Residue-level contacts at the interface:
Residue E64 in chain B contacts residue R675 in chain A (closest heavy-atom distance 3.8 Å).
Residue E61 in chain B interacts with residue R672 in chain A (closest heavy-atom distance 3.5 Å).
Residue E56 in chain B interacts with residue R676 in chain A (closest heavy-atom distance 2.7 Å).
Residue E92 in chain B contacts residue R669 in chain A (closest heavy-atom distance 2.5 Å).
Residue Y57 in chain B interacts with residue R673 in chain A (closest heavy-atom distance 3.9 Å).
Residue D90 in chain B contacts residue R669 in chain A (closest heavy-atom distance 2.7 Å).
Residue E92 in chain B is in contact with residue K665 in chain A (closest heavy-atom distance 4.1 Å).
Residue L65 in chain B contacts residue R672 in chain A (closest heavy-atom distance 3.5 Å).
Residue L65 in chain B is in contact with residue R669 in chain A (closest heavy-atom distance 4.6 Å).
Residue E91 in chain B is in contact with residue K665 in chain A (closest heavy-atom distance 3.0 Å).
Residue L93 in chain B interacts with residue R669 in chain A (closest heavy-atom distance 4.1 Å).
Residue D90 in chain B interacts with residue K665 in chain A (closest heavy-atom distance 3.6 Å).
Residue E61 in chain B interacts with residue R669 in chain A (closest heavy-atom distance 3.6 Å).
Residue D90 in chain B is in contact with residue R672 in chain A (closest heavy-atom distance 4.0 Å).
Residue Y57 in chain B interacts with residue R669 in chain A (closest heavy-atom distance 4.9 Å).
Residue A60 in chain B interacts with residue R676 in chain A (closest heavy-atom distance 3.8 Å).
Residue Y57 in chain B contacts residue R676 in chain A (closest heavy-atom distance 4.1 Å).
Residue E64 in chain B contacts residue R672 in chain A (closest heavy-atom distance 3.4 Å).

These two protein chains interact to form a complex.

Sequence of chain B:
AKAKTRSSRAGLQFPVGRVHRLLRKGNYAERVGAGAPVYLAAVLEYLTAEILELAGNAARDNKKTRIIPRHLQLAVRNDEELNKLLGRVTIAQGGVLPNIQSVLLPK

Sequence of chain A:
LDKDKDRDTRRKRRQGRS